Contacts between the two chains:
Residue K270 in the first protein is in contact with residue I216 in the second protein (closest heavy-atom distance 4.1 Å).
Residue I293 in the first protein contacts residue P212 in the second protein (closest heavy-atom distance 3.9 Å).
Residue P296 in the first protein is in contact with residue L217 in the second protein (closest heavy-atom distance 4.3 Å).
Residue V284 in the first protein interacts with residue V211 in the second protein (closest heavy-atom distance 3.8 Å).
Residue P296 in the first protein contacts residue I216 in the second protein (closest heavy-atom distance 4.9 Å).
Residue I294 in the first protein is in contact with residue I216 in the second protein (closest heavy-atom distance 3.6 Å).
Residue V291 in the first protein is in contact with residue V211 in the second protein (closest heavy-atom distance 3.7 Å).
Residue I293 in the first protein contacts residue V211 in the second protein (closest heavy-atom distance 3.9 Å).
Residue I293 in the first protein is in contact with residue F215 in the second protein (closest heavy-atom distance 3.5 Å).
Residue Q295 in the first protein contacts residue L217 in the second protein (closest heavy-atom distance 3.5 Å).
Residue E266 in the first protein is in contact with residue G218 in the second protein (closest heavy-atom distance 5.0 Å).
Residue I294 in the first protein interacts with residue F215 in the second protein (closest heavy-atom distance 3.3 Å).
Residue Y298 in the first protein interacts with residue G218 in the second protein (closest heavy-atom distance 3.0 Å).
Residue N292 in the first protein contacts residue F215 in the second protein (closest heavy-atom distance 4.4 Å).
Residue Q295 in the first protein is in contact with residue G218 in the second protein (closest heavy-atom distance 4.5 Å).
Residue I293 in the first protein is in contact with residue L217 in the second protein (closest heavy-atom distance 3.7 Å).
Residue Y298 in the first protein contacts residue L217 in the second protein (closest heavy-atom distance 3.8 Å).
Residue T286 in the first protein interacts with residue V211 in the second protein (closest heavy-atom distance 4.6 Å).
Residue T286 in the first protein is in contact with residue E209 in the second protein (closest heavy-atom distance 4.4 Å).
Residue I294 in the first protein is in contact with residue L217 in the second protein (closest heavy-atom distance 3.7 Å).
Residue V291 in the first protein is in contact with residue F215 in the second protein (closest heavy-atom distance 4.4 Å).
Residue I293 in the first protein interacts with residue I216 in the second protein (closest heavy-atom distance 4.2 Å).
Residue Q295 in the first protein contacts residue I219 in the second protein (closest heavy-atom distance 4.3 Å).
Residue Y298 in the first protein is in contact with residue I219 in the second protein (closest heavy-atom distance 3.4 Å).

Sequence of the second protein:
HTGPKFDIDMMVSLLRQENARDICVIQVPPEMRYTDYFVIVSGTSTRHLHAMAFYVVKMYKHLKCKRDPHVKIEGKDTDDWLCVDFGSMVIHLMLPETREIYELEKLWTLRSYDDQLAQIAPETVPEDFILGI

The following describes two proteins that form a bound complex.

Sequence of the first protein:
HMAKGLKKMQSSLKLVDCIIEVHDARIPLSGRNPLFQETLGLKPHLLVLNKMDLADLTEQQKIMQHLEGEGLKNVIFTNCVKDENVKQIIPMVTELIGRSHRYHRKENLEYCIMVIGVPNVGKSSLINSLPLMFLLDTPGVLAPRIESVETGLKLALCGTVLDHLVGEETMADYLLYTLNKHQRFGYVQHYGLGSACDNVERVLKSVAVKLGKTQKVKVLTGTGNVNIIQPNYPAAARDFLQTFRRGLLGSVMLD